Sequence of protein 2:
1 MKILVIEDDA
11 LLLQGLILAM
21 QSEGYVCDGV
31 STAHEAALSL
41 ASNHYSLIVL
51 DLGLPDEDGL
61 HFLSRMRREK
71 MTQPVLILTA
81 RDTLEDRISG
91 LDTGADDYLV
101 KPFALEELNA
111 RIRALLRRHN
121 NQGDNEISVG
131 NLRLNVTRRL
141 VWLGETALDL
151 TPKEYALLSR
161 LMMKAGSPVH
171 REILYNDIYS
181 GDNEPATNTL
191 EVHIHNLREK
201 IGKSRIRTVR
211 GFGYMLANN

These two protein chains interact to form a complex.

Interface contacts:
Residue R47 in protein 1 contacts residue G211 in protein 2 (closest heavy-atom distance 4.0 Å).
Residue R77 in protein 1 contacts residue N183 in protein 2 (closest heavy-atom distance 3.1 Å).
Residue K76 in protein 1 is in contact with residue E184 in protein 2 (closest heavy-atom distance 4.8 Å).
Residue R47 in protein 1 is in contact with residue R210 in protein 2 (closest heavy-atom distance 4.7 Å).

Sequence of protein 1:
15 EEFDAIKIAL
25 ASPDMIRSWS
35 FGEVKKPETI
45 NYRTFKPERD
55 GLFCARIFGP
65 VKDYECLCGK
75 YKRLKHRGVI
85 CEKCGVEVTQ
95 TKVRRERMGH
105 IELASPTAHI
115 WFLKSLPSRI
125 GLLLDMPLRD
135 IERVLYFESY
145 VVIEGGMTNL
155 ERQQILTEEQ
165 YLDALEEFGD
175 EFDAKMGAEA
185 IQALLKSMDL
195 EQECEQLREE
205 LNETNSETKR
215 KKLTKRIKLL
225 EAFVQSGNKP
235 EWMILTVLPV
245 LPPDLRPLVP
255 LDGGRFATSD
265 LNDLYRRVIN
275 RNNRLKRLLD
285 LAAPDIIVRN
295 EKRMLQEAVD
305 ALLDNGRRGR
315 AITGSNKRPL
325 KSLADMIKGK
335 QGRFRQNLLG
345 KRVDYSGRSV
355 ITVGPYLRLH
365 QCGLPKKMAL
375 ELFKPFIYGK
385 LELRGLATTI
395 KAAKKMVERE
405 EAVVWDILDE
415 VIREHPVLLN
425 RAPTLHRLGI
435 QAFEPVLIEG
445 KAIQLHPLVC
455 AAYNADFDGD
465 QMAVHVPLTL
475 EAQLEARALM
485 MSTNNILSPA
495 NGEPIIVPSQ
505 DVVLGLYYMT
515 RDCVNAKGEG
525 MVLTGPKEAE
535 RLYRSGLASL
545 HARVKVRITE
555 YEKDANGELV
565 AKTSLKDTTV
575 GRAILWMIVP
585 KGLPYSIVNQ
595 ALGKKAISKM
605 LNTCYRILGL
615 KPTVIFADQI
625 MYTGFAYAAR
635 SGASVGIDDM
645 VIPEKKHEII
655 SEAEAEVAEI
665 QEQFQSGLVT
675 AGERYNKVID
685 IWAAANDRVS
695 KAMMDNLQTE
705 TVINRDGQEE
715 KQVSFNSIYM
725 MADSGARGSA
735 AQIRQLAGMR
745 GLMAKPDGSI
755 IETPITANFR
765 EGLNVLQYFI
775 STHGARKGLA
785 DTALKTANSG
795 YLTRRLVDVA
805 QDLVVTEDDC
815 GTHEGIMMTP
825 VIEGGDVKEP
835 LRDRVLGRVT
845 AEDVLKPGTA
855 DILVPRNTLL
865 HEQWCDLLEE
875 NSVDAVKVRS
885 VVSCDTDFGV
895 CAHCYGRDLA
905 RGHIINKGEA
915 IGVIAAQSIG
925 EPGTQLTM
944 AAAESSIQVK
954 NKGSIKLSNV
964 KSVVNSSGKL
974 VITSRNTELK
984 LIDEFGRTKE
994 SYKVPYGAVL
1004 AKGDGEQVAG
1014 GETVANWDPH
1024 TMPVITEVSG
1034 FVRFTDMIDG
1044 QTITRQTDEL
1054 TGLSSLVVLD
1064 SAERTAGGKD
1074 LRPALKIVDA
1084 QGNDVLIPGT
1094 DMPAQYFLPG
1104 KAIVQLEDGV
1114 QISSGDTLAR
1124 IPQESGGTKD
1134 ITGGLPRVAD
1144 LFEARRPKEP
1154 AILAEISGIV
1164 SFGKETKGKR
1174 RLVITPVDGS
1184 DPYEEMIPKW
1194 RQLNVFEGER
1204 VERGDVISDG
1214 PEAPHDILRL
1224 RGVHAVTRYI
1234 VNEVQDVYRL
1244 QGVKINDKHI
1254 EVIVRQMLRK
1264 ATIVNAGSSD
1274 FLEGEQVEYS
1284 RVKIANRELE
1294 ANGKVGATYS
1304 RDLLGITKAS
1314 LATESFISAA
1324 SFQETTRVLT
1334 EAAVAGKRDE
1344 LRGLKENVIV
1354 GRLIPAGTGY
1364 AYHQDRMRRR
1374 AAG